Interface contacts:
Residue L33 in the first protein is in contact with residue K45 in the second protein (closest heavy-atom distance 3.0 Å).
Residue Y40 in the first protein is in contact with residue K45 in the second protein (closest heavy-atom distance 2.7 Å).
Residue I26 in the first protein interacts with residue L38 in the second protein (closest heavy-atom distance 4.7 Å).
Residue L33 in the first protein interacts with residue L38 in the second protein (closest heavy-atom distance 4.2 Å).
Residue L30 in the first protein contacts residue L38 in the second protein (closest heavy-atom distance 4.8 Å).
Residue I32 in the first protein contacts residue M42 in the second protein (closest heavy-atom distance 4.5 Å).
Residue A29 in the first protein is in contact with residue L38 in the second protein (closest heavy-atom distance 3.4 Å).
Residue Y40 in the first protein contacts residue A46 in the second protein (closest heavy-atom distance 2.9 Å).
Residue G37 in the first protein interacts with residue K45 in the second protein (closest heavy-atom distance 2.9 Å).
Residue A36 in the first protein interacts with residue M42 in the second protein (closest heavy-atom distance 3.4 Å).
Residue A36 in the first protein contacts residue K45 in the second protein (closest heavy-atom distance 3.4 Å).
Residue L33 in the first protein is in contact with residue S41 in the second protein (closest heavy-atom distance 4.0 Å).
Residue A34 in the first protein is in contact with residue K45 in the second protein (closest heavy-atom distance 4.6 Å).
Residue L33 in the first protein contacts residue M42 in the second protein (closest heavy-atom distance 3.4 Å).

Sequence of the first protein:
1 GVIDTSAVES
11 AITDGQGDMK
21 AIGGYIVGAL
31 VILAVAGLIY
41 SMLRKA

The following describes two proteins that form a bound complex.

Sequence of the second protein:
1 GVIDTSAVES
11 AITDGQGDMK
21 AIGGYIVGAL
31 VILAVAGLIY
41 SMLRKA